Residue-level contacts at the interface:
Residue F114 in protein 2 interacts with residue T106 in protein 1 (closest heavy-atom distance 4.6 Å).
Residue L116 in protein 2 contacts residue H118 in protein 1 (closest heavy-atom distance 4.1 Å).
Residue L116 in protein 2 interacts with residue R113 in protein 1 (closest heavy-atom distance 4.3 Å).
Residue L115 in protein 2 contacts residue I109 in protein 1 (closest heavy-atom distance 3.3 Å).
Residue F114 in protein 2 is in contact with residue I109 in protein 1 (closest heavy-atom distance 4.0 Å).
Residue F117 in protein 2 contacts residue I109 in protein 1 (closest heavy-atom distance 3.8 Å).
Residue F117 in protein 2 interacts with residue R113 in protein 1 (closest heavy-atom distance 3.4 Å).
Residue F117 in protein 2 is in contact with residue I110 in protein 1 (closest heavy-atom distance 4.1 Å).
Residue L116 in protein 2 interacts with residue I109 in protein 1 (closest heavy-atom distance 4.9 Å).

Sequence of protein 2:
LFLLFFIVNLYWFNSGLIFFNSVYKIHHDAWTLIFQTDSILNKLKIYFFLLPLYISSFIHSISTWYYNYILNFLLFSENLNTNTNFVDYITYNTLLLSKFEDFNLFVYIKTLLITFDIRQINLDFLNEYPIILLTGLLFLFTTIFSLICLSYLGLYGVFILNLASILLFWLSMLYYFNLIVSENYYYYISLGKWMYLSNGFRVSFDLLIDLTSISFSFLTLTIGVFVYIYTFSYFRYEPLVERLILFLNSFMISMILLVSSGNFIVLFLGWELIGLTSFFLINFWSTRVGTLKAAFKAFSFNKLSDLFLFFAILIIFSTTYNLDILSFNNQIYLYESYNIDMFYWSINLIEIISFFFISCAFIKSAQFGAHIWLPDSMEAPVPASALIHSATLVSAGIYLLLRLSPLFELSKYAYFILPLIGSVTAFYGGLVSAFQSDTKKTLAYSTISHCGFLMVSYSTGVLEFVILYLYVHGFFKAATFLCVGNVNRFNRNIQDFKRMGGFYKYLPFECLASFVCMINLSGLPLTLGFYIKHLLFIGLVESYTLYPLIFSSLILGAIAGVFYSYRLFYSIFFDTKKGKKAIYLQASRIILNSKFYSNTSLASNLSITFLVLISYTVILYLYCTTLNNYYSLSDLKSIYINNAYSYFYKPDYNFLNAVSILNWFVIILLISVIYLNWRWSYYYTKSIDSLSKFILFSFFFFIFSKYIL

Sequence of protein 1:
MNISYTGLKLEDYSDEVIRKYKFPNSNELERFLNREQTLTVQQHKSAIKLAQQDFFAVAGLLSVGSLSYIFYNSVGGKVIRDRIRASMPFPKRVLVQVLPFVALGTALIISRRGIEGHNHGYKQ

The following describes two proteins that form a bound complex.